These two protein chains interact to form a complex.

Contacts between the two chains:
Residue H21 in chain A contacts residue W44 in chain B (closest heavy-atom distance 3.8 Å).
Residue M25 in chain A contacts residue I19 in chain B (closest heavy-atom distance 3.8 Å).
Residue F31 in chain A is in contact with residue C15 in chain B (closest heavy-atom distance 4.0 Å).
Residue L20 in chain A is in contact with residue I7 in chain B (closest heavy-atom distance 4.4 Å).
Residue A42 in chain A contacts residue I19 in chain B (closest heavy-atom distance 4.3 Å).
Residue F31 in chain A contacts residue W44 in chain B (closest heavy-atom distance 3.9 Å).
Residue A42 in chain A contacts residue Q18 in chain B (closest heavy-atom distance 3.6 Å).
Residue Y23 in chain A contacts residue I19 in chain B (closest heavy-atom distance 3.9 Å).
Residue D41 in chain A contacts residue C15 in chain B (closest heavy-atom distance 4.3 Å).
Residue C22 in chain A interacts with residue S43 in chain B (closest heavy-atom distance 4.4 Å).
Residue I40 in chain A is in contact with residue W44 in chain B (closest heavy-atom distance 4.6 Å).
Residue I40 in chain A interacts with residue I7 in chain B (closest heavy-atom distance 3.8 Å).
Residue M25 in chain A is in contact with residue L20 in chain B (closest heavy-atom distance 3.7 Å).
Residue I40 in chain A interacts with residue Q11 in chain B (closest heavy-atom distance 4.3 Å).
Residue Y23 in chain A is in contact with residue G39 in chain B (closest heavy-atom distance 4.8 Å).
Residue Y23 in chain A contacts residue F40 in chain B (closest heavy-atom distance 3.5 Å).
Residue F31 in chain A interacts with residue I19 in chain B (closest heavy-atom distance 3.7 Å).
Residue F31 in chain A interacts with residue F40 in chain B (closest heavy-atom distance 4.3 Å).
Residue I40 in chain A is in contact with residue Q18 in chain B (closest heavy-atom distance 4.2 Å).
Residue A42 in chain A interacts with residue C15 in chain B (closest heavy-atom distance 4.3 Å).
Residue S39 in chain A contacts residue Q11 in chain B (closest heavy-atom distance 4.7 Å).
Residue H21 in chain A contacts residue S43 in chain B (closest heavy-atom distance 2.9 Å).
Residue I40 in chain A is in contact with residue C15 in chain B (closest heavy-atom distance 3.7 Å).
Residue M25 in chain A is in contact with residue W16 in chain B (closest heavy-atom distance 3.7 Å).
Residue F29 in chain A is in contact with residue I19 in chain B (closest heavy-atom distance 4.1 Å).
Residue Y23 in chain A contacts residue F36 in chain B (closest heavy-atom distance 3.8 Å).
Residue K26 in chain A interacts with residue T22 in chain B (closest heavy-atom distance 4.8 Å).
Residue F29 in chain A is in contact with residue T22 in chain B (closest heavy-atom distance 4.5 Å).
Residue Y23 in chain A interacts with residue S43 in chain B (closest heavy-atom distance 4.2 Å).
Residue D41 in chain A contacts residue Q18 in chain B (closest heavy-atom distance 3.8 Å).
Residue Y23 in chain A is in contact with residue W16 in chain B (closest heavy-atom distance 3.7 Å).

Sequence of chain A:
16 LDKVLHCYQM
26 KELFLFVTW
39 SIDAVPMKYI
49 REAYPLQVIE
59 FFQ

Sequence of chain B:
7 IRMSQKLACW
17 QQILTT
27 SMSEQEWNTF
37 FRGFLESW